Residue-level contacts at the interface:
Residue L870 in chain B contacts residue V105 in chain A (closest heavy-atom distance 4.0 Å).
Residue R830 in chain B interacts with residue I116 in chain A (closest heavy-atom distance 3.1 Å).
Residue T891 in chain B interacts with residue I116 in chain A (closest heavy-atom distance 4.8 Å).
Residue L870 in chain B interacts with residue E109 in chain A (closest heavy-atom distance 2.6 Å).
Residue N872 in chain B contacts residue L113 in chain A (closest heavy-atom distance 4.8 Å).
Residue R830 in chain B interacts with residue K119 in chain A (closest heavy-atom distance 4.1 Å).
Residue R830 in chain B interacts with residue H117 in chain A (closest heavy-atom distance 4.7 Å).
Residue S831 in chain B contacts residue I116 in chain A (closest heavy-atom distance 4.8 Å).
Residue V827 in chain B contacts residue I116 in chain A (closest heavy-atom distance 4.1 Å).
Residue K871 in chain B interacts with residue E109 in chain A (closest heavy-atom distance 4.5 Å).
Residue T891 in chain B contacts residue L113 in chain A (closest heavy-atom distance 3.5 Å).

Sequence of chain A:
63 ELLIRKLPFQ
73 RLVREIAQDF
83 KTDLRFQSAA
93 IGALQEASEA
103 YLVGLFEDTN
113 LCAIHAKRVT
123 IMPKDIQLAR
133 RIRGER

Sequence of chain B:
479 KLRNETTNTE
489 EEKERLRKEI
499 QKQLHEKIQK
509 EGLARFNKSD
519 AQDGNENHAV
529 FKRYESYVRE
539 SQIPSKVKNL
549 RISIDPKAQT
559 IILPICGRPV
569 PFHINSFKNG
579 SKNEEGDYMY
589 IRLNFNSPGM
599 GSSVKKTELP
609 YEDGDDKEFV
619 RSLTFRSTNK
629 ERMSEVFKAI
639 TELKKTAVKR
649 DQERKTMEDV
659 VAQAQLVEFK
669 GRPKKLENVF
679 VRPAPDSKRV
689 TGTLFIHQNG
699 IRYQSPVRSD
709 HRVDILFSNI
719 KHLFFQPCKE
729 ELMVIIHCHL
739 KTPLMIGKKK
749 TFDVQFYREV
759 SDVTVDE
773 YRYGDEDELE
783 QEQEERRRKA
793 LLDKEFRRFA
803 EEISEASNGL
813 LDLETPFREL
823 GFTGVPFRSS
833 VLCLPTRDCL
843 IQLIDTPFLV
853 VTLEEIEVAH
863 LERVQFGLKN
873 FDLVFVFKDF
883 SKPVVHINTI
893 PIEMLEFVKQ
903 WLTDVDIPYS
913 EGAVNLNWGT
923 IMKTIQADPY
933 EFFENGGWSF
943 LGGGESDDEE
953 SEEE

This data describes a binding interaction between two proteins.